Sequence of the first protein:
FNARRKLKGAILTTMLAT

The following describes two proteins that form a bound complex.

Interface contacts:
Residue M142 in the second protein contacts residue M18 in the first protein (closest heavy-atom distance 3.8 Å).
Residue F89 in the second protein contacts residue I14 in the first protein (closest heavy-atom distance 3.9 Å).
Residue E8 in the second protein contacts residue G12 in the first protein (closest heavy-atom distance 3.7 Å).
Residue E11 in the second protein interacts with residue G12 in the first protein (closest heavy-atom distance 3.9 Å).
Residue F89 in the second protein is in contact with residue A13 in the first protein (closest heavy-atom distance 4.1 Å).
Residue A85 in the second protein interacts with residue T17 in the first protein (closest heavy-atom distance 3.6 Å).
Residue A12 in the second protein interacts with residue L15 in the first protein (closest heavy-atom distance 4.2 Å).
Residue E124 in the second protein interacts with residue A6 in the first protein (closest heavy-atom distance 3.5 Å).
Residue M69 in the second protein contacts residue L15 in the first protein (closest heavy-atom distance 3.9 Å).
Residue F16 in the second protein interacts with residue L19 in the first protein (closest heavy-atom distance 3.9 Å).
Residue L15 in the second protein is in contact with residue G12 in the first protein (closest heavy-atom distance 4.0 Å).
Residue E124 in the second protein is in contact with residue R7 in the first protein (closest heavy-atom distance 2.8 Å).
Residue E84 in the second protein is in contact with residue T21 in the first protein (closest heavy-atom distance 4.4 Å).
Residue A12 in the second protein is in contact with residue G12 in the first protein (closest heavy-atom distance 3.7 Å).
Residue F16 in the second protein interacts with residue T16 in the first protein (closest heavy-atom distance 3.7 Å).
Residue E111 in the second protein is in contact with residue K9 in the first protein (closest heavy-atom distance 3.3 Å).
Residue E117 in the second protein is in contact with residue F4 in the first protein (closest heavy-atom distance 3.4 Å).
Residue F9 in the second protein interacts with residue L15 in the first protein (closest heavy-atom distance 3.9 Å).
Residue E120 in the second protein interacts with residue F4 in the first protein (closest heavy-atom distance 4.1 Å).
Residue M69 in the second protein contacts residue L19 in the first protein (closest heavy-atom distance 3.7 Å).
Residue M141 in the second protein interacts with residue I14 in the first protein (closest heavy-atom distance 3.7 Å).
Residue F138 in the second protein interacts with residue I14 in the first protein (closest heavy-atom distance 3.9 Å).
Residue M142 in the second protein contacts residue K11 in the first protein (closest heavy-atom distance 3.9 Å).
Residue E11 in the second protein contacts residue R8 in the first protein (closest heavy-atom distance 3.7 Å).
Residue A12 in the second protein interacts with residue T16 in the first protein (closest heavy-atom distance 3.4 Å).
Residue L15 in the second protein contacts residue A13 in the first protein (closest heavy-atom distance 3.7 Å).
Residue E81 in the second protein is in contact with residue M18 in the first protein (closest heavy-atom distance 3.5 Å).
Residue M106 in the second protein interacts with residue A13 in the first protein (closest heavy-atom distance 3.3 Å).
Residue Q38 in the second protein contacts residue T21 in the first protein (closest heavy-atom distance 3.6 Å).
Residue E8 in the second protein contacts residue K11 in the first protein (closest heavy-atom distance 3.4 Å).
Residue A85 in the second protein contacts residue M18 in the first protein (closest heavy-atom distance 4.3 Å).
Residue E4 in the second protein contacts residue R8 in the first protein (closest heavy-atom distance 3.1 Å).
Residue M141 in the second protein interacts with residue K11 in the first protein (closest heavy-atom distance 3.0 Å).
Residue E8 in the second protein contacts residue L15 in the first protein (closest heavy-atom distance 4.1 Å).
Residue F89 in the second protein contacts residue T17 in the first protein (closest heavy-atom distance 3.4 Å).
Residue V32 in the second protein contacts residue T16 in the first protein (closest heavy-atom distance 4.3 Å).
Residue E8 in the second protein is in contact with residue R8 in the first protein (closest heavy-atom distance 2.7 Å).
Residue M33 in the second protein is in contact with residue A20 in the first protein (closest heavy-atom distance 3.5 Å).
Residue V88 in the second protein interacts with residue T21 in the first protein (closest heavy-atom distance 4.2 Å).
Residue Q38 in the second protein interacts with residue A20 in the first protein (closest heavy-atom distance 3.6 Å).
Residue M121 in the second protein is in contact with residue L10 in the first protein (closest heavy-atom distance 3.4 Å).
Residue M121 in the second protein is in contact with residue K9 in the first protein (closest heavy-atom distance 4.3 Å).
Residue L113 in the second protein contacts residue K9 in the first protein (closest heavy-atom distance 4.2 Å).
Residue L15 in the second protein contacts residue T16 in the first protein (closest heavy-atom distance 3.3 Å).
Residue A7 in the second protein is in contact with residue R8 in the first protein (closest heavy-atom distance 3.5 Å).
Residue M121 in the second protein interacts with residue A6 in the first protein (closest heavy-atom distance 3.9 Å).
Residue M141 in the second protein is in contact with residue R7 in the first protein (closest heavy-atom distance 3.8 Å).
Residue M121 in the second protein interacts with residue F4 in the first protein (closest heavy-atom distance 3.9 Å).
Residue F65 in the second protein is in contact with residue L19 in the first protein (closest heavy-atom distance 4.0 Å).
Residue M141 in the second protein contacts residue L10 in the first protein (closest heavy-atom distance 3.5 Å).
Residue L109 in the second protein interacts with residue A13 in the first protein (closest heavy-atom distance 3.7 Å).
Residue M106 in the second protein contacts residue K9 in the first protein (closest heavy-atom distance 4.3 Å).
Residue E11 in the second protein is in contact with residue K9 in the first protein (closest heavy-atom distance 3.4 Å).
Residue M142 in the second protein interacts with residue L15 in the first protein (closest heavy-atom distance 3.4 Å).
Residue M142 in the second protein interacts with residue I14 in the first protein (closest heavy-atom distance 3.4 Å).
Residue L36 in the second protein interacts with residue T17 in the first protein (closest heavy-atom distance 4.0 Å).
Residue L102 in the second protein contacts residue L10 in the first protein (closest heavy-atom distance 4.1 Å).
Residue E120 in the second protein is in contact with residue A6 in the first protein (closest heavy-atom distance 3.8 Å).
Residue A125 in the second protein contacts residue L10 in the first protein (closest heavy-atom distance 4.0 Å).
Residue L36 in the second protein interacts with residue A20 in the first protein (closest heavy-atom distance 3.3 Å).

Sequence of the second protein:
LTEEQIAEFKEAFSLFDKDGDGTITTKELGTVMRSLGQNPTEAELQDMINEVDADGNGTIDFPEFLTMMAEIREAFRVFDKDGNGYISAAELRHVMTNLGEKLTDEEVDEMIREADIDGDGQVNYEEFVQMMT